The following describes two proteins that form a bound complex.

Sequence of protein 1:
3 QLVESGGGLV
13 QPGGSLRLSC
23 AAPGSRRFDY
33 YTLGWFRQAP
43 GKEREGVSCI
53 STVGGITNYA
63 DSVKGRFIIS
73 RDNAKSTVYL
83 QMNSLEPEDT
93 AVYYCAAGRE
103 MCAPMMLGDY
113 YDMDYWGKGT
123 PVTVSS

Residue-level contacts at the interface:
Residue R456 in protein 2 contacts residue E102 in protein 1 (closest heavy-atom distance 4.0 Å).
Residue Q393 in protein 2 interacts with residue V55 in protein 1 (closest heavy-atom distance 4.7 Å).
Residue Y449 in protein 2 interacts with residue Y32 in protein 1 (closest heavy-atom distance 3.2 Å).
Residue R386 in protein 2 interacts with residue D116 in protein 1 (closest heavy-atom distance 3.8 Å).
Residue R389 in protein 2 interacts with residue Y32 in protein 1 (closest heavy-atom distance 3.3 Å).
Residue N538 in protein 2 is in contact with residue I58 in protein 1 (closest heavy-atom distance 3.7 Å).
Residue Q393 in protein 2 is in contact with residue Y32 in protein 1 (closest heavy-atom distance 3.8 Å).
Residue D396 in protein 2 is in contact with residue Y32 in protein 1 (closest heavy-atom distance 3.0 Å).
Residue K224 in protein 2 interacts with residue Y113 in protein 1 (closest heavy-atom distance 3.6 Å).
Residue P453 in protein 2 contacts residue M103 in protein 1 (closest heavy-atom distance 4.5 Å).
Residue L390 in protein 2 is in contact with residue F30 in protein 1 (closest heavy-atom distance 4.2 Å).
Residue E534 in protein 2 contacts residue G56 in protein 1 (closest heavy-atom distance 4.4 Å).
Residue N225 in protein 2 contacts residue Y113 in protein 1 (closest heavy-atom distance 4.4 Å).
Residue M448 in protein 2 is in contact with residue M103 in protein 1 (closest heavy-atom distance 4.5 Å).
Residue E534 in protein 2 contacts residue T54 in protein 1 (closest heavy-atom distance 3.5 Å).
Residue V450 in protein 2 contacts residue M103 in protein 1 (closest heavy-atom distance 4.5 Å).
Residue M448 in protein 2 contacts residue R101 in protein 1 (closest heavy-atom distance 4.2 Å).
Residue D445 in protein 2 interacts with residue R101 in protein 1 (closest heavy-atom distance 4.0 Å).
Residue K391 in protein 2 is in contact with residue S27 in protein 1 (closest heavy-atom distance 4.2 Å).
Residue T392 in protein 2 is in contact with residue Y32 in protein 1 (closest heavy-atom distance 4.6 Å).
Residue Y449 in protein 2 contacts residue M103 in protein 1 (closest heavy-atom distance 3.8 Å).
Residue V527 in protein 2 contacts residue V55 in protein 1 (closest heavy-atom distance 4.6 Å).
Residue A533 in protein 2 is in contact with residue M103 in protein 1 (closest heavy-atom distance 3.7 Å).
Residue L390 in protein 2 contacts residue Y117 in protein 1 (closest heavy-atom distance 4.1 Å).
Residue K224 in protein 2 interacts with residue D111 in protein 1 (closest heavy-atom distance 3.6 Å).
Residue R386 in protein 2 is in contact with residue Y117 in protein 1 (closest heavy-atom distance 3.7 Å).
Residue Y449 in protein 2 contacts residue T54 in protein 1 (closest heavy-atom distance 4.7 Å).
Residue R530 in protein 2 interacts with residue Y33 in protein 1 (closest heavy-atom distance 3.6 Å).
Residue V537 in protein 2 contacts residue M103 in protein 1 (closest heavy-atom distance 3.8 Å).
Residue V537 in protein 2 contacts residue C104 in protein 1 (closest heavy-atom distance 4.3 Å).
Residue E534 in protein 2 contacts residue M103 in protein 1 (closest heavy-atom distance 4.3 Å).
Residue R389 in protein 2 interacts with residue R101 in protein 1 (closest heavy-atom distance 4.6 Å).
Residue F526 in protein 2 is in contact with residue Y32 in protein 1 (closest heavy-atom distance 4.5 Å).
Residue N538 in protein 2 is in contact with residue N60 in protein 1 (closest heavy-atom distance 3.3 Å).
Residue L390 in protein 2 interacts with residue R29 in protein 1 (closest heavy-atom distance 3.6 Å).
Residue W387 in protein 2 contacts residue R28 in protein 1 (closest heavy-atom distance 4.4 Å).
Residue E534 in protein 2 interacts with residue Y33 in protein 1 (closest heavy-atom distance 4.6 Å).
Residue K391 in protein 2 is in contact with residue R28 in protein 1 (closest heavy-atom distance 4.6 Å).
Residue R530 in protein 2 interacts with residue R101 in protein 1 (closest heavy-atom distance 3.4 Å).
Residue R456 in protein 2 is in contact with residue M103 in protein 1 (closest heavy-atom distance 4.4 Å).
Residue V451 in protein 2 is in contact with residue M103 in protein 1 (closest heavy-atom distance 3.8 Å).
Residue R530 in protein 2 interacts with residue M103 in protein 1 (closest heavy-atom distance 3.8 Å).
Residue N538 in protein 2 contacts residue A105 in protein 1 (closest heavy-atom distance 4.1 Å).
Residue R530 in protein 2 interacts with residue E102 in protein 1 (closest heavy-atom distance 4.2 Å).
Residue K391 in protein 2 contacts residue R29 in protein 1 (closest heavy-atom distance 3.9 Å).
Residue N538 in protein 2 is in contact with residue P106 in protein 1 (closest heavy-atom distance 4.5 Å).
Residue N538 in protein 2 contacts residue C104 in protein 1 (closest heavy-atom distance 2.4 Å).
Residue M448 in protein 2 is in contact with residue E102 in protein 1 (closest heavy-atom distance 4.3 Å).
Residue L390 in protein 2 interacts with residue R28 in protein 1 (closest heavy-atom distance 3.7 Å).
Residue I452 in protein 2 interacts with residue M103 in protein 1 (closest heavy-atom distance 4.3 Å).
Residue Q393 in protein 2 contacts residue D31 in protein 1 (closest heavy-atom distance 3.7 Å).
Residue A541 in protein 2 interacts with residue P106 in protein 1 (closest heavy-atom distance 4.6 Å).
Residue A531 in protein 2 contacts residue V55 in protein 1 (closest heavy-atom distance 4.0 Å).
Residue E534 in protein 2 contacts residue V55 in protein 1 (closest heavy-atom distance 3.9 Å).
Residue V537 in protein 2 contacts residue A105 in protein 1 (closest heavy-atom distance 3.6 Å).
Residue R530 in protein 2 contacts residue T54 in protein 1 (closest heavy-atom distance 4.0 Å).
Residue Q393 in protein 2 interacts with residue T54 in protein 1 (closest heavy-atom distance 3.6 Å).
Residue E534 in protein 2 interacts with residue S53 in protein 1 (closest heavy-atom distance 3.6 Å).
Residue K224 in protein 2 contacts residue D114 in protein 1 (closest heavy-atom distance 2.5 Å).
Residue P453 in protein 2 is in contact with residue E102 in protein 1 (closest heavy-atom distance 3.6 Å).

Sequence of protein 2:
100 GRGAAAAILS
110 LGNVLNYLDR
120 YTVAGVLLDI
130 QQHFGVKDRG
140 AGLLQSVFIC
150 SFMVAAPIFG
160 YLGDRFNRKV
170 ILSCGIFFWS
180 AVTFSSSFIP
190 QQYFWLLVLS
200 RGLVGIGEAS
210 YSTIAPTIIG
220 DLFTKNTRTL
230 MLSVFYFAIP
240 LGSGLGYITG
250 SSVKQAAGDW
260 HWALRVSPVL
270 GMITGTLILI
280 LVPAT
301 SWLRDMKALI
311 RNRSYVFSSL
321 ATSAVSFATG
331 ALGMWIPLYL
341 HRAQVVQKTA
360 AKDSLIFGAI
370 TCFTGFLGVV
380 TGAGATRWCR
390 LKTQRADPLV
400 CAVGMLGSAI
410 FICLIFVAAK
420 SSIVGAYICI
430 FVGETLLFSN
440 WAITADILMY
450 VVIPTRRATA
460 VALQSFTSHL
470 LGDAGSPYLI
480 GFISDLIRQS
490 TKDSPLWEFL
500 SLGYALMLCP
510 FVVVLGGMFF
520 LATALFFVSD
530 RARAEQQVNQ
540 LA